Sequence of chain B:
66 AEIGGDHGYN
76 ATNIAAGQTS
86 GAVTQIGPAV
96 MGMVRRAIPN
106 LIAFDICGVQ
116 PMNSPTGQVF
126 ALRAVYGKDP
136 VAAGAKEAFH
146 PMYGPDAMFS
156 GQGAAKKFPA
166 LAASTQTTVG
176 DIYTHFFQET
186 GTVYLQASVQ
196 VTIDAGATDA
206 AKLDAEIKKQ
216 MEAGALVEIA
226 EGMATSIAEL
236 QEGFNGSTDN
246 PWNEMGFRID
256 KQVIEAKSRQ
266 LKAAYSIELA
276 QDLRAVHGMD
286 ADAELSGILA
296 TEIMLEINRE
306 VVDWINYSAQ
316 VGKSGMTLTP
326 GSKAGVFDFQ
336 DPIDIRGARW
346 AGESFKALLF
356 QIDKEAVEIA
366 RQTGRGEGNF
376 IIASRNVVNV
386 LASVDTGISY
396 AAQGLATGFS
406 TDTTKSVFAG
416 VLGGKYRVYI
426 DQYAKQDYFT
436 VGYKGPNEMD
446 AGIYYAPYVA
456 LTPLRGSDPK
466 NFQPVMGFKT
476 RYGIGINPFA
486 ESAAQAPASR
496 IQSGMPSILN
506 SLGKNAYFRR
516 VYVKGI

Sequence of chain A:
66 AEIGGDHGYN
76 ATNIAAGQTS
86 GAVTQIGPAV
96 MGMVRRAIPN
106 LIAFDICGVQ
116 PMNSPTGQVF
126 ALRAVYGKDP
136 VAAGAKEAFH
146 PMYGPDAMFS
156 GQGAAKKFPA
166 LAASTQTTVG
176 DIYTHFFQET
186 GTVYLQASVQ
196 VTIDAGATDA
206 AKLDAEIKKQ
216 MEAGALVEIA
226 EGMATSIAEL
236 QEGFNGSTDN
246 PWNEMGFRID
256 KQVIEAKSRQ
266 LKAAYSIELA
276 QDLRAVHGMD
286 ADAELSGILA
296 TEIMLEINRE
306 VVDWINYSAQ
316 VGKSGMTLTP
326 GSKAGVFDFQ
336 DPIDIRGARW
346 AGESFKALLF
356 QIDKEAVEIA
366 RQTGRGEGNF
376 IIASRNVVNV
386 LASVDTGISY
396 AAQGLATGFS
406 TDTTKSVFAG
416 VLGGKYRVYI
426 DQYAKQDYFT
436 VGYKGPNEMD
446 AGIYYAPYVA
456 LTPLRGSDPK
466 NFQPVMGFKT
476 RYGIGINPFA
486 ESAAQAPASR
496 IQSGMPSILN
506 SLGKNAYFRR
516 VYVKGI

Residue-level contacts at the interface:
Residue Y74 in chain B interacts with residue A261 in chain A (closest heavy-atom distance 2.7 Å).
Residue E301 in chain B interacts with residue M153 in chain A (closest heavy-atom distance 3.4 Å).
Residue E301 in chain B contacts residue G156 in chain A (closest heavy-atom distance 3.1 Å).
Residue R101 in chain B interacts with residue F144 in chain A (closest heavy-atom distance 3.3 Å).
Residue R101 in chain B interacts with residue L127 in chain A (closest heavy-atom distance 3.1 Å).
Residue Q398 in chain B is in contact with residue G392 in chain A (closest heavy-atom distance 3.4 Å).
Residue E301 in chain B interacts with residue S155 in chain A (closest heavy-atom distance 2.7 Å).
Residue T409 in chain B interacts with residue G369 in chain A (closest heavy-atom distance 3.3 Å).
Residue Q335 in chain B is in contact with residue I338 in chain A (closest heavy-atom distance 3.2 Å).
Residue A397 in chain B is in contact with residue S394 in chain A (closest heavy-atom distance 3.1 Å).
Residue M96 in chain B is in contact with residue Q123 in chain A (closest heavy-atom distance 2.8 Å).
Residue N381 in chain B is in contact with residue M321 in chain A (closest heavy-atom distance 3.2 Å).
Residue K267 in chain B is in contact with residue N248 in chain A (closest heavy-atom distance 3.1 Å).
Residue R101 in chain B is in contact with residue P146 in chain A (closest heavy-atom distance 3.4 Å).
Residue M96 in chain B is in contact with residue Q115 in chain A (closest heavy-atom distance 2.7 Å).
Residue I521 in chain B is in contact with residue T324 in chain A (closest heavy-atom distance 2.6 Å).
Residue R476 in chain B interacts with residue T230 in chain A (closest heavy-atom distance 3.1 Å).
Residue A94 in chain B contacts residue S119 in chain A (closest heavy-atom distance 3.4 Å).
Residue F350 in chain B is in contact with residue R341 in chain A (closest heavy-atom distance 3.3 Å).
Residue Q431 in chain B contacts residue K213 in chain A (closest heavy-atom distance 2.8 Å).
Residue A401 in chain B is in contact with residue D358 in chain A (closest heavy-atom distance 2.8 Å).
Residue K262 in chain B is in contact with residue E226 in chain A (closest heavy-atom distance 2.5 Å).
Residue R101 in chain B is in contact with residue H145 in chain A (closest heavy-atom distance 3.3 Å).
Residue Y74 in chain B interacts with residue E260 in chain A (closest heavy-atom distance 2.9 Å).
Residue T406 in chain B interacts with residue E372 in chain A (closest heavy-atom distance 2.5 Å).
Residue Q265 in chain B is in contact with residue S155 in chain A (closest heavy-atom distance 3.0 Å).
Residue E301 in chain B interacts with residue F154 in chain A (closest heavy-atom distance 2.9 Å).
Residue A346 in chain B interacts with residue R341 in chain A (closest heavy-atom distance 3.1 Å).
Residue R264 in chain B contacts residue G156 in chain A (closest heavy-atom distance 3.1 Å).
Residue K267 in chain B interacts with residue M250 in chain A (closest heavy-atom distance 3.2 Å).
Residue W345 in chain B is in contact with residue E348 in chain A (closest heavy-atom distance 3.2 Å).
Residue E305 in chain B contacts residue E226 in chain A (closest heavy-atom distance 3.4 Å).
Residue I503 in chain B is in contact with residue A192 in chain A (closest heavy-atom distance 3.4 Å).
Residue A94 in chain B interacts with residue T121 in chain A (closest heavy-atom distance 3.2 Å).
Residue A94 in chain B is in contact with residue Q123 in chain A (closest heavy-atom distance 2.5 Å).
Residue Y395 in chain B interacts with residue Y395 in chain A (closest heavy-atom distance 3.4 Å).
Residue Q398 in chain B is in contact with residue K351 in chain A (closest heavy-atom distance 3.0 Å).
Residue N311 in chain B contacts residue E223 in chain A (closest heavy-atom distance 2.3 Å).
Residue V99 in chain B is in contact with residue A126 in chain A (closest heavy-atom distance 3.2 Å).
Residue K519 in chain B is in contact with residue E217 in chain A (closest heavy-atom distance 2.9 Å).
Residue S263 in chain B interacts with residue M228 in chain A (closest heavy-atom distance 2.8 Å).
Residue G97 in chain B contacts residue F125 in chain A (closest heavy-atom distance 3.1 Å).
Residue K267 in chain B contacts residue E249 in chain A (closest heavy-atom distance 3.2 Å).
Residue D407 in chain B interacts with residue E372 in chain A (closest heavy-atom distance 3.1 Å).
Residue L400 in chain B contacts residue T391 in chain A (closest heavy-atom distance 3.0 Å).
Residue A94 in chain B interacts with residue G122 in chain A (closest heavy-atom distance 2.9 Å).
Residue Q265 in chain B is in contact with residue A233 in chain A (closest heavy-atom distance 3.1 Å).
Residue Y428 in chain B interacts with residue Y148 in chain A (closest heavy-atom distance 2.8 Å).
Residue H72 in chain B contacts residue E260 in chain A (closest heavy-atom distance 2.8 Å).
Residue P93 in chain B is in contact with residue T121 in chain A (closest heavy-atom distance 3.0 Å).
Residue P93 in chain B is in contact with residue Q123 in chain A (closest heavy-atom distance 2.8 Å).
Residue R101 in chain B interacts with residue E142 in chain A (closest heavy-atom distance 3.0 Å).
Residue A401 in chain B contacts residue K420 in chain A (closest heavy-atom distance 2.7 Å).
Residue Y312 in chain B is in contact with residue Q191 in chain A (closest heavy-atom distance 2.6 Å).
Residue R264 in chain B contacts residue S155 in chain A (closest heavy-atom distance 2.7 Å).
Residue M98 in chain B is in contact with residue F125 in chain A (closest heavy-atom distance 3.1 Å).
Residue V99 in chain B contacts residue F125 in chain A (closest heavy-atom distance 2.9 Å).
Residue S349 in chain B is in contact with residue R341 in chain A (closest heavy-atom distance 3.4 Å).
Residue V99 in chain B interacts with residue L127 in chain A (closest heavy-atom distance 2.9 Å).
Residue Q398 in chain B is in contact with residue S394 in chain A (closest heavy-atom distance 3.1 Å).

The following describes two proteins that form a bound complex.